Sequence of the second protein:
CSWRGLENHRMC

Contacts between the two chains:
Residue F48 in the first protein interacts with residue N8 in the second protein (closest heavy-atom distance 4.1 Å).
Residue H94 in the first protein is in contact with residue G5 in the second protein (closest heavy-atom distance 2.8 Å).
Residue G221 in the first protein interacts with residue R4 in the second protein (closest heavy-atom distance 2.9 Å).
Residue C47 in the first protein interacts with residue N8 in the second protein (closest heavy-atom distance 2.7 Å).
Residue L92 in the first protein is in contact with residue R4 in the second protein (closest heavy-atom distance 4.8 Å).
Residue Y51 in the first protein is in contact with residue H9 in the second protein (closest heavy-atom distance 4.4 Å).
Residue G219 in the first protein is in contact with residue W3 in the second protein (closest heavy-atom distance 3.3 Å).
Residue Y51 in the first protein is in contact with residue N8 in the second protein (closest heavy-atom distance 3.5 Å).
Residue C31 in the first protein is in contact with residue E7 in the second protein (closest heavy-atom distance 3.4 Å).
Residue H46 in the first protein contacts residue E7 in the second protein (closest heavy-atom distance 2.5 Å).
Residue G196 in the first protein contacts residue E7 in the second protein (closest heavy-atom distance 3.1 Å).
Residue G229 in the first protein interacts with residue R4 in the second protein (closest heavy-atom distance 3.1 Å).
Residue W218 in the first protein interacts with residue G5 in the second protein (closest heavy-atom distance 4.5 Å).
Residue D50 in the first protein interacts with residue R10 in the second protein (closest heavy-atom distance 3.0 Å).
Residue Y87 in the first protein is in contact with residue G5 in the second protein (closest heavy-atom distance 4.7 Å).
Residue S198 in the first protein interacts with residue E7 in the second protein (closest heavy-atom distance 2.8 Å).
Residue H94 in the first protein interacts with residue L6 in the second protein (closest heavy-atom distance 4.8 Å).
Residue G221 in the first protein is in contact with residue W3 in the second protein (closest heavy-atom distance 3.3 Å).
Residue Y87 in the first protein contacts residue H9 in the second protein (closest heavy-atom distance 4.4 Å).
Residue Y231 in the first protein interacts with residue R4 in the second protein (closest heavy-atom distance 4.4 Å).
Residue D197 in the first protein is in contact with residue E7 in the second protein (closest heavy-atom distance 4.5 Å).
Residue H46 in the first protein interacts with residue H9 in the second protein (closest heavy-atom distance 2.9 Å).
Residue Y57 in the first protein contacts residue N8 in the second protein (closest heavy-atom distance 3.2 Å).
Residue L92 in the first protein interacts with residue G5 in the second protein (closest heavy-atom distance 4.6 Å).
Residue C47 in the first protein contacts residue E7 in the second protein (closest heavy-atom distance 4.2 Å).
Residue Q195 in the first protein interacts with residue S2 in the second protein (closest heavy-atom distance 2.7 Å).
Residue G219 in the first protein is in contact with residue R4 in the second protein (closest heavy-atom distance 3.8 Å).
Residue D50 in the first protein interacts with residue M11 in the second protein (closest heavy-atom distance 4.5 Å).
Residue V216 in the first protein interacts with residue R4 in the second protein (closest heavy-atom distance 4.1 Å).
Residue D50 in the first protein contacts residue H9 in the second protein (closest heavy-atom distance 3.2 Å).
Residue D192 in the first protein is in contact with residue R4 in the second protein (closest heavy-atom distance 2.7 Å).
Residue H94 in the first protein is in contact with residue H9 in the second protein (closest heavy-atom distance 4.7 Å).
Residue I49 in the first protein contacts residue H9 in the second protein (closest heavy-atom distance 3.7 Å).
Residue H46 in the first protein contacts residue L6 in the second protein (closest heavy-atom distance 3.9 Å).
Residue S193 in the first protein interacts with residue R4 in the second protein (closest heavy-atom distance 2.6 Å).
Residue S217 in the first protein contacts residue G5 in the second protein (closest heavy-atom distance 3.5 Å).
Residue H46 in the first protein is in contact with residue R4 in the second protein (closest heavy-atom distance 4.2 Å).
Residue Q195 in the first protein is in contact with residue E7 in the second protein (closest heavy-atom distance 3.8 Å).
Residue L92 in the first protein contacts residue W3 in the second protein (closest heavy-atom distance 3.5 Å).
Residue R220 in the first protein interacts with residue W3 in the second protein (closest heavy-atom distance 3.2 Å).
Residue R220 in the first protein is in contact with residue R4 in the second protein (closest heavy-atom distance 4.8 Å).
Residue R20 in the first protein is in contact with residue N8 in the second protein (closest heavy-atom distance 3.2 Å).
Residue S217 in the first protein is in contact with residue R4 in the second protein (closest heavy-atom distance 3.7 Å).
Residue V30 in the first protein contacts residue N8 in the second protein (closest heavy-atom distance 3.9 Å).
Residue Q195 in the first protein interacts with residue C1 in the second protein (closest heavy-atom distance 2.4 Å).
Residue C194 in the first protein contacts residue S2 in the second protein (closest heavy-atom distance 4.8 Å).
Residue V230 in the first protein interacts with residue R4 in the second protein (closest heavy-atom distance 4.8 Å).
Residue P228 in the first protein contacts residue R4 in the second protein (closest heavy-atom distance 4.8 Å).
Residue S198 in the first protein interacts with residue R4 in the second protein (closest heavy-atom distance 3.2 Å).
Residue C194 in the first protein interacts with residue R4 in the second protein (closest heavy-atom distance 3.5 Å).
Residue Y51 in the first protein contacts residue R10 in the second protein (closest heavy-atom distance 3.5 Å).
Residue Q195 in the first protein interacts with residue W3 in the second protein (closest heavy-atom distance 3.6 Å).
Residue V30 in the first protein is in contact with residue E7 in the second protein (closest heavy-atom distance 3.9 Å).
Residue K142 in the first protein is in contact with residue S2 in the second protein (closest heavy-atom distance 4.8 Å).
Residue D50 in the first protein contacts residue N8 in the second protein (closest heavy-atom distance 3.8 Å).
Residue S198 in the first protein is in contact with residue G5 in the second protein (closest heavy-atom distance 3.6 Å).
Residue H46 in the first protein interacts with residue G5 in the second protein (closest heavy-atom distance 3.0 Å).
Residue Q195 in the first protein contacts residue R4 in the second protein (closest heavy-atom distance 4.1 Å).
Residue W218 in the first protein is in contact with residue R4 in the second protein (closest heavy-atom distance 3.5 Å).
Residue C222 in the first protein contacts residue R4 in the second protein (closest heavy-atom distance 4.0 Å).

Sequence of the first protein:
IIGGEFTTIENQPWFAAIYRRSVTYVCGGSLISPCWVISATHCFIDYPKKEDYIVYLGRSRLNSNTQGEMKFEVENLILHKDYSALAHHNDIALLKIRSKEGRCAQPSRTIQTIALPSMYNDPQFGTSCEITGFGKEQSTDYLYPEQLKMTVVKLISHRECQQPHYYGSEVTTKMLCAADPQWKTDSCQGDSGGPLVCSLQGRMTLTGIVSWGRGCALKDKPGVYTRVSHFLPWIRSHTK

These two protein chains interact to form a complex.